Sequence of chain B:
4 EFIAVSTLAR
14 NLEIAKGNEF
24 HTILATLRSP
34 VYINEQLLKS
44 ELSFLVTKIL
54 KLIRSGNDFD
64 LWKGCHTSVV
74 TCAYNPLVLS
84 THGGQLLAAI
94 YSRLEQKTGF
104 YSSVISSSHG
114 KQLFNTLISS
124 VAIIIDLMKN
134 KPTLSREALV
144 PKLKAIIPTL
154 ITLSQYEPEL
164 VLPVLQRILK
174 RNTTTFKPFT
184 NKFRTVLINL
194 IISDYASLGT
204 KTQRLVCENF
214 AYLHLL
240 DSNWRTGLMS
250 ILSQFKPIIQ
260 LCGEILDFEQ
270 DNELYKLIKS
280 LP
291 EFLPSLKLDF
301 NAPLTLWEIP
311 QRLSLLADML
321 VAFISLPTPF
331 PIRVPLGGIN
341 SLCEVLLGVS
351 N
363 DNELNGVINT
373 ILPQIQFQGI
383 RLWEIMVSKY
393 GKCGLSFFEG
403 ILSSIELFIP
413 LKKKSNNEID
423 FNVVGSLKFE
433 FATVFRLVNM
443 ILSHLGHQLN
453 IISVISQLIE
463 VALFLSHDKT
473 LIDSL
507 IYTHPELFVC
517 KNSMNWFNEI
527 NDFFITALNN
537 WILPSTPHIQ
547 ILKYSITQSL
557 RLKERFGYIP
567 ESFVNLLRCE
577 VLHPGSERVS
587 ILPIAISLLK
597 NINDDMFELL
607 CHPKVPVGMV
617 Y

Sequence of chain A:
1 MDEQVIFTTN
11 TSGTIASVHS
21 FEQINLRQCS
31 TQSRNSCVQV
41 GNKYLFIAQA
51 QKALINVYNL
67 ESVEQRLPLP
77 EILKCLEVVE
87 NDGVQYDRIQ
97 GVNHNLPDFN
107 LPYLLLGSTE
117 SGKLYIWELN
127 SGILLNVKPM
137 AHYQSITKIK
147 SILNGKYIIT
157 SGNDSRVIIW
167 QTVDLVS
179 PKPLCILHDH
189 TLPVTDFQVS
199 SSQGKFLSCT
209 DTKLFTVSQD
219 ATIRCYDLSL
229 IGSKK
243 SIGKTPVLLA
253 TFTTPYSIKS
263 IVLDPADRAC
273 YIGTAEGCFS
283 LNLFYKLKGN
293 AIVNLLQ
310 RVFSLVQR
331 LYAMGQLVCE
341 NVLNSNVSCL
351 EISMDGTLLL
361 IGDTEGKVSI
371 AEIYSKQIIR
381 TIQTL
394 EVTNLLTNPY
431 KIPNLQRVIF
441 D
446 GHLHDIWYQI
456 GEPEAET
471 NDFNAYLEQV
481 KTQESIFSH

This data describes a binding interaction between two proteins.

Interface contacts:
Residue L444 in chain B is in contact with residue F204 in chain A (closest heavy-atom distance 3.3 Å).
Residue N536 in chain B interacts with residue F204 in chain A (closest heavy-atom distance 3.5 Å).
Residue F330 in chain B contacts residue Q454 in chain A (closest heavy-atom distance 3.0 Å).
Residue L451 in chain B interacts with residue G230 in chain A (closest heavy-atom distance 3.6 Å).
Residue H449 in chain B contacts residue S206 in chain A (closest heavy-atom distance 3.5 Å).
Residue K391 in chain B is in contact with residue D93 in chain A (closest heavy-atom distance 3.3 Å).
Residue L397 in chain B contacts residue Y109 in chain A (closest heavy-atom distance 3.4 Å).
Residue Q115 in chain B interacts with residue I486 in chain A (closest heavy-atom distance 3.4 Å).
Residue W65 in chain B interacts with residue E484 in chain A (closest heavy-atom distance 3.0 Å).
Residue K391 in chain B is in contact with residue I455 in chain A (closest heavy-atom distance 3.4 Å).
Residue Y392 in chain B interacts with residue Y453 in chain A (closest heavy-atom distance 3.4 Å).
Residue S390 in chain B contacts residue G89 in chain A (closest heavy-atom distance 3.2 Å).
Residue D61 in chain B is in contact with residue F487 in chain A (closest heavy-atom distance 3.4 Å).
Residue P335 in chain B is in contact with residue D450 in chain A (closest heavy-atom distance 3.3 Å).
Residue V334 in chain B contacts residue I451 in chain A (closest heavy-atom distance 3.2 Å).
Residue W65 in chain B interacts with residue F487 in chain A (closest heavy-atom distance 3.4 Å).
Residue L326 in chain B interacts with residue I455 in chain A (closest heavy-atom distance 3.1 Å).
Residue S111 in chain B interacts with residue I486 in chain A (closest heavy-atom distance 3.2 Å).
Residue M615 in chain B contacts residue I294 in chain A (closest heavy-atom distance 3.5 Å).
Residue H449 in chain B interacts with residue K152 in chain A (closest heavy-atom distance 3.1 Å).
Residue N452 in chain B is in contact with residue K232 in chain A (closest heavy-atom distance 3.5 Å).
Residue P331 in chain B contacts residue Q454 in chain A (closest heavy-atom distance 3.2 Å).
Residue H24 in chain B interacts with residue K481 in chain A (closest heavy-atom distance 3.2 Å).
Residue H69 in chain B is in contact with residue Y476 in chain A (closest heavy-atom distance 3.0 Å).
Residue K391 in chain B interacts with residue V90 in chain A (closest heavy-atom distance 3.5 Å).
Residue C395 in chain B interacts with residue N87 in chain A (closest heavy-atom distance 3.4 Å).
Residue N535 in chain B contacts residue F204 in chain A (closest heavy-atom distance 3.5 Å).
Residue K394 in chain B is in contact with residue G151 in chain A (closest heavy-atom distance 3.3 Å).
Residue L336 in chain B is in contact with residue H449 in chain A (closest heavy-atom distance 3.4 Å).
Residue H69 in chain B contacts residue V480 in chain A (closest heavy-atom distance 3.4 Å).
Residue P331 in chain B contacts residue Y453 in chain A (closest heavy-atom distance 3.2 Å).
Residue G614 in chain B interacts with residue R270 in chain A (closest heavy-atom distance 3.5 Å).
Residue K391 in chain B contacts residue H100 in chain A (closest heavy-atom distance 3.5 Å).
Residue S445 in chain B contacts residue L205 in chain A (closest heavy-atom distance 3.5 Å).
Residue L447 in chain B contacts residue K152 in chain A (closest heavy-atom distance 3.0 Å).
Residue M615 in chain B contacts residue F286 in chain A (closest heavy-atom distance 3.5 Å).
Residue H112 in chain B is in contact with residue F487 in chain A (closest heavy-atom distance 3.6 Å).
Residue I332 in chain B contacts residue W452 in chain A (closest heavy-atom distance 3.4 Å).
Residue V334 in chain B is in contact with residue D450 in chain A (closest heavy-atom distance 3.6 Å).
Residue K391 in chain B is in contact with residue Y453 in chain A (closest heavy-atom distance 3.2 Å).
Residue R31 in chain B contacts residue F473 in chain A (closest heavy-atom distance 3.2 Å).
Residue I332 in chain B interacts with residue Y453 in chain A (closest heavy-atom distance 2.9 Å).
Residue Q115 in chain B interacts with residue Q483 in chain A (closest heavy-atom distance 2.8 Å).
Residue K394 in chain B contacts residue Y109 in chain A (closest heavy-atom distance 3.3 Å).
Residue T119 in chain B contacts residue Q483 in chain A (closest heavy-atom distance 3.3 Å).
Residue R333 in chain B contacts residue D450 in chain A (closest heavy-atom distance 3.6 Å).
Residue I332 in chain B contacts residue I451 in chain A (closest heavy-atom distance 3.4 Å).
Residue R244 in chain B is in contact with residue D450 in chain A (closest heavy-atom distance 3.3 Å).
Residue F62 in chain B is in contact with residue E484 in chain A (closest heavy-atom distance 3.5 Å).
Residue L397 in chain B contacts residue V169 in chain A (closest heavy-atom distance 3.5 Å).
Residue T532 in chain B contacts residue F204 in chain A (closest heavy-atom distance 3.5 Å).
Residue V72 in chain B contacts residue Y476 in chain A (closest heavy-atom distance 3.4 Å).
Residue H446 in chain B is in contact with residue D88 in chain A (closest heavy-atom distance 3.5 Å).
Residue K394 in chain B is in contact with residue N87 in chain A (closest heavy-atom distance 3.2 Å).
Residue K173 in chain B is in contact with residue E457 in chain A (closest heavy-atom distance 3.5 Å).
Residue Y392 in chain B contacts residue N87 in chain A (closest heavy-atom distance 2.9 Å).
Residue S341 in chain B interacts with residue G446 in chain A (closest heavy-atom distance 3.4 Å).
Residue G20 in chain B interacts with residue E484 in chain A (closest heavy-atom distance 3.5 Å).
Residue W65 in chain B interacts with residue V480 in chain A (closest heavy-atom distance 3.2 Å).
Residue C395 in chain B is in contact with residue N126 in chain A (closest heavy-atom distance 3.3 Å).